Interface contacts:
Residue L181 in the first protein interacts with residue A42 in the second protein (closest heavy-atom distance 4.0 Å).
Residue T173 in the first protein contacts residue G34 in the second protein (closest heavy-atom distance 3.3 Å).
Residue T173 in the first protein is in contact with residue V33 in the second protein (closest heavy-atom distance 4.4 Å).
Residue W165 in the first protein interacts with residue M16 in the second protein (closest heavy-atom distance 4.1 Å).
Residue W165 in the first protein is in contact with residue I26 in the second protein (closest heavy-atom distance 4.1 Å).
Residue T173 in the first protein is in contact with residue F30 in the second protein (closest heavy-atom distance 3.5 Å).
Residue R180 in the first protein is in contact with residue S38 in the second protein (closest heavy-atom distance 4.0 Å).
Residue L168 in the first protein contacts residue V27 in the second protein (closest heavy-atom distance 4.1 Å).
Residue I177 in the first protein is in contact with residue S38 in the second protein (closest heavy-atom distance 3.4 Å).
Residue I190 in the first protein interacts with residue F51 in the second protein (closest heavy-atom distance 4.5 Å).
Residue T173 in the first protein contacts residue L31 in the second protein (closest heavy-atom distance 4.7 Å).
Residue Y186 in the first protein contacts residue F51 in the second protein (closest heavy-atom distance 3.5 Å).
Residue A172 in the first protein contacts residue F30 in the second protein (closest heavy-atom distance 4.2 Å).
Residue G176 in the first protein interacts with residue G34 in the second protein (closest heavy-atom distance 3.8 Å).
Residue I177 in the first protein is in contact with residue I37 in the second protein (closest heavy-atom distance 4.4 Å).
Residue A169 in the first protein contacts residue I26 in the second protein (closest heavy-atom distance 4.7 Å).
Residue R180 in the first protein contacts residue G34 in the second protein (closest heavy-atom distance 5.0 Å).
Residue L181 in the first protein interacts with residue S38 in the second protein (closest heavy-atom distance 3.4 Å).
Residue A172 in the first protein is in contact with residue I26 in the second protein (closest heavy-atom distance 4.5 Å).
Residue E185 in the first protein is in contact with residue P53 in the second protein (closest heavy-atom distance 4.2 Å).
Residue I177 in the first protein contacts residue G34 in the second protein (closest heavy-atom distance 3.4 Å).
Residue T173 in the first protein interacts with residue I37 in the second protein (closest heavy-atom distance 4.8 Å).
Residue I177 in the first protein interacts with residue T35 in the second protein (closest heavy-atom distance 4.4 Å).
Residue Y186 in the first protein contacts residue L45 in the second protein (closest heavy-atom distance 4.2 Å).
Residue Y186 in the first protein is in contact with residue P53 in the second protein (closest heavy-atom distance 3.6 Å).
Residue A172 in the first protein is in contact with residue L31 in the second protein (closest heavy-atom distance 3.5 Å).
Residue G176 in the first protein interacts with residue L31 in the second protein (closest heavy-atom distance 3.7 Å).
Residue R180 in the first protein is in contact with residue K39 in the second protein (closest heavy-atom distance 3.4 Å).
Residue F175 in the first protein interacts with residue L31 in the second protein (closest heavy-atom distance 3.6 Å).
Residue E185 in the first protein is in contact with residue K39 in the second protein (closest heavy-atom distance 4.2 Å).
Residue W165 in the first protein is in contact with residue R22 in the second protein (closest heavy-atom distance 4.1 Å).
Residue E185 in the first protein contacts residue A42 in the second protein (closest heavy-atom distance 3.7 Å).
Residue A169 in the first protein contacts residue F30 in the second protein (closest heavy-atom distance 3.7 Å).
Residue A172 in the first protein interacts with residue V27 in the second protein (closest heavy-atom distance 3.6 Å).
Residue G176 in the first protein interacts with residue T35 in the second protein (closest heavy-atom distance 3.4 Å).
Residue Y186 in the first protein contacts residue A42 in the second protein (closest heavy-atom distance 3.9 Å).
Residue G176 in the first protein interacts with residue S38 in the second protein (closest heavy-atom distance 5.0 Å).
Residue R180 in the first protein contacts residue T35 in the second protein (closest heavy-atom distance 3.5 Å).
Residue W165 in the first protein is in contact with residue V23 in the second protein (closest heavy-atom distance 4.1 Å).
Residue L168 in the first protein is in contact with residue I26 in the second protein (closest heavy-atom distance 3.9 Å).
Residue L168 in the first protein contacts residue V23 in the second protein (closest heavy-atom distance 4.0 Å).

Sequence of the second protein:
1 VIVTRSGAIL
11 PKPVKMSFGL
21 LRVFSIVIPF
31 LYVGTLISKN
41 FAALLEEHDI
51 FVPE

Sequence of the first protein:
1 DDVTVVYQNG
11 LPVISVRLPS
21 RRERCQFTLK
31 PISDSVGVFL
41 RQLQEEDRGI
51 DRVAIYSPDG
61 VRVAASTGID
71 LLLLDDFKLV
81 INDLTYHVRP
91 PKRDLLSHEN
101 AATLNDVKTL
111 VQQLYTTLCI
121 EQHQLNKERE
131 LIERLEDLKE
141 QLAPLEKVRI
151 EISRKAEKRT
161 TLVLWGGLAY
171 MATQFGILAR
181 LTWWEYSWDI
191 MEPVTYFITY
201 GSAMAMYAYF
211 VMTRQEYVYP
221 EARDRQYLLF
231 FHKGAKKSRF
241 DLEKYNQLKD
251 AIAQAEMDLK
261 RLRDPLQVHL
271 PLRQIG

These two protein chains interact to form a complex.